The following describes two proteins that form a bound complex.

Sequence of the second protein:
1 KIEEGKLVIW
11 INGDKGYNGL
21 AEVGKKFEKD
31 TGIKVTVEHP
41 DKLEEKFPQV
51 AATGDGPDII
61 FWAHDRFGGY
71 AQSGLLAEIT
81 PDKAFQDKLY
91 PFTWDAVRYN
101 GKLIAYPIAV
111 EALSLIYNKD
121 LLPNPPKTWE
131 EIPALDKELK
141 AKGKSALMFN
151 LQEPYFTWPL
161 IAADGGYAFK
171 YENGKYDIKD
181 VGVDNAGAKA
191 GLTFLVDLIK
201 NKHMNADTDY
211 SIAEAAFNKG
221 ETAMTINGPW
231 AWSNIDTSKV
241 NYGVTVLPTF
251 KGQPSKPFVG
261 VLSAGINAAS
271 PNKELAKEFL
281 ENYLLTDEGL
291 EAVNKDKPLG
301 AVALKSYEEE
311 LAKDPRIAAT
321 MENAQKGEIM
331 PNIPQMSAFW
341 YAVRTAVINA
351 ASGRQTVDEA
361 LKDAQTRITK

Sequence of the first protein:
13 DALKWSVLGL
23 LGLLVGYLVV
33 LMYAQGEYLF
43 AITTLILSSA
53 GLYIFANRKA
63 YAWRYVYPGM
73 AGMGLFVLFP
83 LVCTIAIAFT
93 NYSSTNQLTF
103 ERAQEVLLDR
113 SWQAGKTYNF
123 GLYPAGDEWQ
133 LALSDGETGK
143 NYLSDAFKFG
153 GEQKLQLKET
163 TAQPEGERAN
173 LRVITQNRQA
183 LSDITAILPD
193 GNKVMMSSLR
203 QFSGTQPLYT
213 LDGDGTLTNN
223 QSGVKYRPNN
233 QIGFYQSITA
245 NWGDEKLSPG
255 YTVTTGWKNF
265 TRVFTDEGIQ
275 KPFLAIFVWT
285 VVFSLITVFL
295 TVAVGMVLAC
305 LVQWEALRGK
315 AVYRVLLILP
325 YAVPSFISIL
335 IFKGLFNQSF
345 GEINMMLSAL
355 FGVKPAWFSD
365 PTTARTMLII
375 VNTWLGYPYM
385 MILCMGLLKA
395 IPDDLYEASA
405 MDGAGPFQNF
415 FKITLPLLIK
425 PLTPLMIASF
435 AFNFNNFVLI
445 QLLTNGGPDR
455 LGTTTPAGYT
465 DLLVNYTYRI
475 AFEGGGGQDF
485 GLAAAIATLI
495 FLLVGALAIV

Contacts between the two chains:
Residue G478 in the first protein contacts residue S337 in the second protein (closest heavy-atom distance 3.7 Å).
Residue L173 in the first protein is in contact with residue E278 in the second protein (closest heavy-atom distance 3.4 Å).
Residue G479 in the first protein contacts residue S337 in the second protein (closest heavy-atom distance 3.5 Å).
Residue D111 in the first protein interacts with residue K273 in the second protein (closest heavy-atom distance 3.2 Å).
Residue G481 in the first protein is in contact with residue P334 in the second protein (closest heavy-atom distance 3.6 Å).
Residue D453 in the first protein contacts residue R367 in the second protein (closest heavy-atom distance 2.7 Å).
Residue L455 in the first protein contacts residue R354 in the second protein (closest heavy-atom distance 3.5 Å).
Residue V108 in the first protein is in contact with residue G74 in the second protein (closest heavy-atom distance 3.6 Å).
Residue N449 in the first protein interacts with residue Y341 in the second protein (closest heavy-atom distance 3.4 Å).
Residue T459 in the first protein is in contact with residue R367 in the second protein (closest heavy-atom distance 3.5 Å).
Residue L100 in the first protein is in contact with residue A52 in the second protein (closest heavy-atom distance 3.3 Å).
Residue S96 in the first protein interacts with residue S73 in the second protein (closest heavy-atom distance 2.6 Å).
Residue P253 in the first protein interacts with residue G74 in the second protein (closest heavy-atom distance 3.7 Å).
Residue T97 in the first protein interacts with residue Q72 in the second protein (closest heavy-atom distance 3.1 Å).
Residue L100 in the first protein is in contact with residue S73 in the second protein (closest heavy-atom distance 3.6 Å).
Residue D453 in the first protein interacts with residue T345 in the second protein (closest heavy-atom distance 3.5 Å).
Residue R174 in the first protein is in contact with residue D30 in the second protein (closest heavy-atom distance 3.2 Å).
Residue N341 in the first protein is in contact with residue D207 in the second protein (closest heavy-atom distance 2.7 Å).
Residue R202 in the first protein is in contact with residue E278 in the second protein (closest heavy-atom distance 3.6 Å).
Residue S343 in the first protein interacts with residue D207 in the second protein (closest heavy-atom distance 2.6 Å).
Residue N341 in the first protein interacts with residue D209 in the second protein (closest heavy-atom distance 3.5 Å).
Residue D453 in the first protein is in contact with residue N349 in the second protein (closest heavy-atom distance 3.1 Å).
Residue R174 in the first protein is in contact with residue E28 in the second protein (closest heavy-atom distance 3.3 Å).
Residue P460 in the first protein interacts with residue R367 in the second protein (closest heavy-atom distance 3.2 Å).
Residue P460 in the first protein is in contact with residue Y341 in the second protein (closest heavy-atom distance 3.5 Å).
Residue R174 in the first protein contacts residue K29 in the second protein (closest heavy-atom distance 2.9 Å).
Residue S363 in the first protein is in contact with residue R354 in the second protein (closest heavy-atom distance 3.5 Å).
Residue R174 in the first protein contacts residue G32 in the second protein (closest heavy-atom distance 3.7 Å).
Residue N449 in the first protein contacts residue R344 in the second protein (closest heavy-atom distance 3.1 Å).
Residue G479 in the first protein is in contact with residue Q335 in the second protein (closest heavy-atom distance 3.7 Å).
Residue L173 in the first protein is in contact with residue Y283 in the second protein (closest heavy-atom distance 3.2 Å).
Residue T177 in the first protein is in contact with residue L275 in the second protein (closest heavy-atom distance 3.7 Å).
Residue G479 in the first protein contacts residue A338 in the second protein (closest heavy-atom distance 3.4 Å).
Residue T177 in the first protein interacts with residue T31 in the second protein (closest heavy-atom distance 3.3 Å).
Residue F344 in the first protein contacts residue N205 in the second protein (closest heavy-atom distance 3.6 Å).
Residue R112 in the first protein contacts residue L76 in the second protein (closest heavy-atom distance 3.6 Å).
Residue R180 in the first protein contacts residue G5 in the second protein (closest heavy-atom distance 3.7 Å).
Residue R104 in the first protein interacts with residue A51 in the second protein (closest heavy-atom distance 3.7 Å).
Residue P452 in the first protein contacts residue R354 in the second protein (closest heavy-atom distance 3.6 Å).
Residue E477 in the first protein contacts residue S337 in the second protein (closest heavy-atom distance 3.6 Å).
Residue T457 in the first protein is in contact with residue R367 in the second protein (closest heavy-atom distance 2.8 Å).
Residue S343 in the first protein interacts with residue N205 in the second protein (closest heavy-atom distance 2.7 Å).
Residue A461 in the first protein contacts residue R367 in the second protein (closest heavy-atom distance 3.5 Å).
Residue R180 in the first protein contacts residue E4 in the second protein (closest heavy-atom distance 3.3 Å).
Residue G480 in the first protein is in contact with residue Q335 in the second protein (closest heavy-atom distance 3.3 Å).
Residue G479 in the first protein interacts with residue P334 in the second protein (closest heavy-atom distance 3.4 Å).
Residue R104 in the first protein interacts with residue A52 in the second protein (closest heavy-atom distance 3.0 Å).
Residue Q342 in the first protein is in contact with residue D207 in the second protein (closest heavy-atom distance 3.5 Å).
Residue G478 in the first protein contacts residue A338 in the second protein (closest heavy-atom distance 3.6 Å).
Residue Q99 in the first protein is in contact with residue P48 in the second protein (closest heavy-atom distance 3.4 Å).
Residue M198 in the first protein interacts with residue E274 in the second protein (closest heavy-atom distance 3.7 Å).
Residue F344 in the first protein interacts with residue T208 in the second protein (closest heavy-atom distance 3.3 Å).
Residue R180 in the first protein contacts residue L275 in the second protein (closest heavy-atom distance 3.6 Å).
Residue D453 in the first protein contacts residue R354 in the second protein (closest heavy-atom distance 2.9 Å).
Residue S199 in the first protein interacts with residue E274 in the second protein (closest heavy-atom distance 3.4 Å).
Residue R473 in the first protein interacts with residue Y341 in the second protein (closest heavy-atom distance 3.2 Å).
Residue Q482 in the first protein is in contact with residue R66 in the second protein (closest heavy-atom distance 3.4 Å).
Residue P253 in the first protein is in contact with residue S73 in the second protein (closest heavy-atom distance 3.2 Å).
Residue L455 in the first protein contacts residue Q355 in the second protein (closest heavy-atom distance 3.4 Å).
Residue P253 in the first protein is in contact with residue Q72 in the second protein (closest heavy-atom distance 3.4 Å).